Sequence of protein 2:
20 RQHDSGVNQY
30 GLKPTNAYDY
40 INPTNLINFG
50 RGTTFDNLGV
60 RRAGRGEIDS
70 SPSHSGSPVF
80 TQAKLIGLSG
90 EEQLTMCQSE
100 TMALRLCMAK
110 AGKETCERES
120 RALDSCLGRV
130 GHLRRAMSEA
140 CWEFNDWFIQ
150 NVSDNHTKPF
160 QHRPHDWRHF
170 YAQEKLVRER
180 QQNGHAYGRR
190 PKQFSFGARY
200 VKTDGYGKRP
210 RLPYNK

The following describes two proteins that form a bound complex.

Sequence of protein 1:
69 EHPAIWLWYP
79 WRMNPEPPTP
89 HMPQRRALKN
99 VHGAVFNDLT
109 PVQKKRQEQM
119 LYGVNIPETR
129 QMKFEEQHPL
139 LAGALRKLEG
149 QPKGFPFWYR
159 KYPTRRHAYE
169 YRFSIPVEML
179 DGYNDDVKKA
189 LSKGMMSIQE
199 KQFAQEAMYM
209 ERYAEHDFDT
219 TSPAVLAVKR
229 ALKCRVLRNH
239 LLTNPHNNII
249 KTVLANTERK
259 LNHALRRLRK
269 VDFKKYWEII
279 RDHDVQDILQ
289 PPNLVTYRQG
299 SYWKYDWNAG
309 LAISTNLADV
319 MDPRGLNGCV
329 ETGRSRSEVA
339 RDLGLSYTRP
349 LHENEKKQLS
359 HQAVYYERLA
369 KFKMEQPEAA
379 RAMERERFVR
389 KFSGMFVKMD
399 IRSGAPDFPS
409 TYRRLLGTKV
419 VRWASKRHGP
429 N

Residue-level contacts at the interface:
Residue I247 in protein 1 interacts with residue N214 in protein 2 (closest heavy-atom distance 3.1 Å).
Residue N246 in protein 1 contacts residue N214 in protein 2 (closest heavy-atom distance 3.2 Å).
Residue I247 in protein 1 contacts residue Q180 in protein 2 (closest heavy-atom distance 4.1 Å).
Residue H244 in protein 1 contacts residue K215 in protein 2 (closest heavy-atom distance 4.0 Å).
Residue N246 in protein 1 is in contact with residue Y213 in protein 2 (closest heavy-atom distance 3.2 Å).
Residue I247 in protein 1 interacts with residue Y213 in protein 2 (closest heavy-atom distance 3.5 Å).
Residue T250 in protein 1 contacts residue Y213 in protein 2 (closest heavy-atom distance 2.7 Å).
Residue R93 in protein 1 is in contact with residue G204 in protein 2 (closest heavy-atom distance 4.7 Å).
Residue N245 in protein 1 is in contact with residue N214 in protein 2 (closest heavy-atom distance 4.0 Å).
Residue H244 in protein 1 is in contact with residue G206 in protein 2 (closest heavy-atom distance 5.0 Å).
Residue I247 in protein 1 is in contact with residue Q181 in protein 2 (closest heavy-atom distance 4.1 Å).
Residue T250 in protein 1 contacts residue N182 in protein 2 (closest heavy-atom distance 3.2 Å).
Residue H244 in protein 1 is in contact with residue N214 in protein 2 (closest heavy-atom distance 3.8 Å).
Residue H244 in protein 1 contacts residue R210 in protein 2 (closest heavy-atom distance 2.8 Å).
Residue I247 in protein 1 contacts residue L211 in protein 2 (closest heavy-atom distance 4.4 Å).
Residue N246 in protein 1 is in contact with residue K215 in protein 2 (closest heavy-atom distance 4.6 Å).